Sequence of protein 2:
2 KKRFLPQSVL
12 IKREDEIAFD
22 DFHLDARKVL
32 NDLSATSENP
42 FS

Sequence of protein 1:
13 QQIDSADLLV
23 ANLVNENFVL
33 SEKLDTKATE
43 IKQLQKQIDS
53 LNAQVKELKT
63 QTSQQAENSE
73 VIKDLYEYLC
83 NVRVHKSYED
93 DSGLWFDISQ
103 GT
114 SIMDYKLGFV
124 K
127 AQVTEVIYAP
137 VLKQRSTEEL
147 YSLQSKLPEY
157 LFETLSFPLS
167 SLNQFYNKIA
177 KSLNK

These two protein chains interact to form a complex.

Residue-level contacts at the interface:
Residue E131 in protein 1 interacts with residue L31 in protein 2 (closest heavy-atom distance 3.5 Å).
Residue D92 in protein 1 contacts residue L25 in protein 2 (closest heavy-atom distance 3.5 Å).
Residue E79 in protein 1 is in contact with residue L11 in protein 2 (closest heavy-atom distance 2.8 Å).
Residue S101 in protein 1 contacts residue L11 in protein 2 (closest heavy-atom distance 4.0 Å).
Residue V137 in protein 1 is in contact with residue F23 in protein 2 (closest heavy-atom distance 3.8 Å).
Residue Y80 in protein 1 interacts with residue S9 in protein 2 (closest heavy-atom distance 3.9 Å).
Residue I115 in protein 1 is in contact with residue R14 in protein 2 (closest heavy-atom distance 3.9 Å).
Residue L161 in protein 1 contacts residue L34 in protein 2 (closest heavy-atom distance 3.9 Å).
Residue Q140 in protein 1 is in contact with residue A19 in protein 2 (closest heavy-atom distance 2.9 Å).
Residue K88 in protein 1 interacts with residue D21 in protein 2 (closest heavy-atom distance 3.3 Å).
Residue Q140 in protein 1 interacts with residue E17 in protein 2 (closest heavy-atom distance 2.8 Å).
Residue I133 in protein 1 is in contact with residue L31 in protein 2 (closest heavy-atom distance 3.3 Å).
Residue A135 in protein 1 interacts with residue F23 in protein 2 (closest heavy-atom distance 3.6 Å).
Residue D93 in protein 1 is in contact with residue R28 in protein 2 (closest heavy-atom distance 3.4 Å).
Residue P136 in protein 1 contacts residue F23 in protein 2 (closest heavy-atom distance 3.6 Å).
Residue S94 in protein 1 interacts with residue R28 in protein 2 (closest heavy-atom distance 3.1 Å).
Residue S94 in protein 1 interacts with residue A27 in protein 2 (closest heavy-atom distance 3.5 Å).
Residue R85 in protein 1 contacts residue E15 in protein 2 (closest heavy-atom distance 3.5 Å).
Residue K119 in protein 1 is in contact with residue F23 in protein 2 (closest heavy-atom distance 3.4 Å).
Residue Y80 in protein 1 interacts with residue P7 in protein 2 (closest heavy-atom distance 3.6 Å).
Residue K88 in protein 1 contacts residue E15 in protein 2 (closest heavy-atom distance 3.1 Å).
Residue V123 in protein 1 is in contact with residue L31 in protein 2 (closest heavy-atom distance 3.5 Å).
Residue V137 in protein 1 is in contact with residue F20 in protein 2 (closest heavy-atom distance 4.1 Å).
Residue S162 in protein 1 interacts with residue L34 in protein 2 (closest heavy-atom distance 3.4 Å).
Residue Y90 in protein 1 contacts residue H24 in protein 2 (closest heavy-atom distance 3.1 Å).
Residue V123 in protein 1 is in contact with residue R28 in protein 2 (closest heavy-atom distance 3.8 Å).
Residue D76 in protein 1 interacts with residue P7 in protein 2 (closest heavy-atom distance 3.6 Å).
Residue S94 in protein 1 contacts residue D26 in protein 2 (closest heavy-atom distance 3.1 Å).
Residue Q140 in protein 1 is in contact with residue I18 in protein 2 (closest heavy-atom distance 3.8 Å).
Residue S94 in protein 1 interacts with residue L25 in protein 2 (closest heavy-atom distance 4.0 Å).
Residue V84 in protein 1 interacts with residue L11 in protein 2 (closest heavy-atom distance 3.9 Å).
Residue K124 in protein 1 interacts with residue R28 in protein 2 (closest heavy-atom distance 3.4 Å).
Residue I100 in protein 1 interacts with residue F20 in protein 2 (closest heavy-atom distance 3.5 Å).
Residue D76 in protein 1 interacts with residue S9 in protein 2 (closest heavy-atom distance 2.7 Å).
Residue G95 in protein 1 is in contact with residue A27 in protein 2 (closest heavy-atom distance 3.8 Å).
Residue D117 in protein 1 contacts residue R14 in protein 2 (closest heavy-atom distance 2.4 Å).
Residue R141 in protein 1 is in contact with residue R14 in protein 2 (closest heavy-atom distance 2.7 Å).
Residue Y80 in protein 1 interacts with residue Q8 in protein 2 (closest heavy-atom distance 2.8 Å).
Residue R85 in protein 1 is in contact with residue L11 in protein 2 (closest heavy-atom distance 3.8 Å).
Residue V137 in protein 1 contacts residue I18 in protein 2 (closest heavy-atom distance 3.9 Å).
Residue D117 in protein 1 interacts with residue F20 in protein 2 (closest heavy-atom distance 3.9 Å).
Residue H87 in protein 1 contacts residue L11 in protein 2 (closest heavy-atom distance 3.3 Å).
Residue V137 in protein 1 interacts with residue A19 in protein 2 (closest heavy-atom distance 4.0 Å).
Residue D99 in protein 1 is in contact with residue F20 in protein 2 (closest heavy-atom distance 3.1 Å).
Residue E79 in protein 1 interacts with residue S9 in protein 2 (closest heavy-atom distance 2.8 Å).
Residue G103 in protein 1 interacts with residue L11 in protein 2 (closest heavy-atom distance 4.0 Å).
Residue I133 in protein 1 interacts with residue A27 in protein 2 (closest heavy-atom distance 3.5 Å).
Residue Y118 in protein 1 interacts with residue F20 in protein 2 (closest heavy-atom distance 3.4 Å).
Residue V123 in protein 1 interacts with residue A27 in protein 2 (closest heavy-atom distance 3.3 Å).
Residue D76 in protein 1 contacts residue Q8 in protein 2 (closest heavy-atom distance 3.5 Å).
Residue K119 in protein 1 is in contact with residue F20 in protein 2 (closest heavy-atom distance 2.8 Å).
Residue Y80 in protein 1 interacts with residue L6 in protein 2 (closest heavy-atom distance 3.9 Å).
Residue I133 in protein 1 interacts with residue V30 in protein 2 (closest heavy-atom distance 3.5 Å).
Residue D117 in protein 1 interacts with residue I18 in protein 2 (closest heavy-atom distance 3.6 Å).
Residue E79 in protein 1 interacts with residue V10 in protein 2 (closest heavy-atom distance 2.8 Å).
Residue D99 in protein 1 is in contact with residue D21 in protein 2 (closest heavy-atom distance 4.0 Å).
Residue W97 in protein 1 interacts with residue L25 in protein 2 (closest heavy-atom distance 3.2 Å).
Residue R85 in protein 1 contacts residue S9 in protein 2 (closest heavy-atom distance 3.7 Å).
Residue R85 in protein 1 is in contact with residue I12 in protein 2 (closest heavy-atom distance 3.3 Å).
Residue H87 in protein 1 contacts residue E15 in protein 2 (closest heavy-atom distance 3.3 Å).